The following describes two proteins that form a bound complex.

Sequence of chain B:
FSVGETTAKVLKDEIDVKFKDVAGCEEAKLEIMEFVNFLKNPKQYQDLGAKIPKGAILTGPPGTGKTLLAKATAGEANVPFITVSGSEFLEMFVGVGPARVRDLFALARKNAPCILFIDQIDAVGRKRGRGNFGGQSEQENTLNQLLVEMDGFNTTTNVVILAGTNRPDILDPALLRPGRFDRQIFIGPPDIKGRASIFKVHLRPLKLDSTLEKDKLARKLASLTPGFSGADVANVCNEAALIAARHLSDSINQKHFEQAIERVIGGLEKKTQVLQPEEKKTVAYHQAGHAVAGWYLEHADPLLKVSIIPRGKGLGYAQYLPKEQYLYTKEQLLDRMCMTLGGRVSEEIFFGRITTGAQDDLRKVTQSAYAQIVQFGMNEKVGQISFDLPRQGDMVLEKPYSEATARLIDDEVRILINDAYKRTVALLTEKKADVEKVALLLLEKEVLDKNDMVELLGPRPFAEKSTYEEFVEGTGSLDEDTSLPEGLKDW

Residue-level contacts at the interface:
Residue D321 in chain B interacts with residue A1 in chain A (closest heavy-atom distance 4.3 Å).
Residue H306 in chain B interacts with residue A6 in chain A (closest heavy-atom distance 3.6 Å).
Residue L335 in chain B contacts residue A6 in chain A (closest heavy-atom distance 2.5 Å).
Residue A338 in chain B interacts with residue A3 in chain A (closest heavy-atom distance 4.4 Å).
Residue G377 in chain B is in contact with residue A5 in chain A (closest heavy-atom distance 4.7 Å).
Residue H310 in chain B is in contact with residue A4 in chain A (closest heavy-atom distance 3.8 Å).
Residue K333 in chain B is in contact with residue A6 in chain A (closest heavy-atom distance 4.8 Å).
Residue G334 in chain B interacts with residue A6 in chain A (closest heavy-atom distance 3.3 Å).
Residue G377 in chain B contacts residue A8 in chain A (closest heavy-atom distance 4.9 Å).
Residue Q307 in chain B is in contact with residue A5 in chain A (closest heavy-atom distance 3.9 Å).
Residue K384 in chain B contacts residue A3 in chain A (closest heavy-atom distance 3.7 Å).
Residue Y337 in chain B interacts with residue A5 in chain A (closest heavy-atom distance 4.4 Å).
Residue G336 in chain B contacts residue A4 in chain A (closest heavy-atom distance 4.2 Å).
Residue R356 in chain B contacts residue A1 in chain A (closest heavy-atom distance 4.5 Å).
Residue T376 in chain B contacts residue A9 in chain A (closest heavy-atom distance 4.5 Å).
Residue Q307 in chain B contacts residue A6 in chain A (closest heavy-atom distance 3.6 Å).
Residue D381 in chain B is in contact with residue A5 in chain A (closest heavy-atom distance 3.4 Å).
Residue K384 in chain B interacts with residue A4 in chain A (closest heavy-atom distance 3.8 Å).
Residue G336 in chain B contacts residue A5 in chain A (closest heavy-atom distance 3.4 Å).
Residue Q379 in chain B is in contact with residue A9 in chain A (closest heavy-atom distance 4.9 Å).
Residue T376 in chain B is in contact with residue A8 in chain A (closest heavy-atom distance 4.2 Å).
Residue A338 in chain B contacts residue A4 in chain A (closest heavy-atom distance 3.3 Å).
Residue K333 in chain B interacts with residue A7 in chain A (closest heavy-atom distance 4.0 Å).
Residue L335 in chain B is in contact with residue A8 in chain A (closest heavy-atom distance 3.7 Å).
Residue D381 in chain B is in contact with residue A4 in chain A (closest heavy-atom distance 4.2 Å).
Residue Y340 in chain B is in contact with residue A4 in chain A (closest heavy-atom distance 4.5 Å).
Residue D380 in chain B contacts residue A7 in chain A (closest heavy-atom distance 3.4 Å).
Residue K333 in chain B is in contact with residue A8 in chain A (closest heavy-atom distance 4.0 Å).
Residue G336 in chain B is in contact with residue A6 in chain A (closest heavy-atom distance 3.5 Å).
Residue L341 in chain B contacts residue A2 in chain A (closest heavy-atom distance 4.7 Å).
Residue G334 in chain B is in contact with residue A5 in chain A (closest heavy-atom distance 4.7 Å).
Residue K384 in chain B contacts residue A1 in chain A (closest heavy-atom distance 3.6 Å).
Residue I285 in chain B contacts residue A3 in chain A (closest heavy-atom distance 4.4 Å).
Residue G377 in chain B is in contact with residue A7 in chain A (closest heavy-atom distance 3.1 Å).
Residue Y340 in chain B contacts residue A2 in chain A (closest heavy-atom distance 2.8 Å).
Residue Q339 in chain B is in contact with residue A3 in chain A (closest heavy-atom distance 3.6 Å).
Residue Q339 in chain B is in contact with residue A2 in chain A (closest heavy-atom distance 3.8 Å).
Residue L335 in chain B is in contact with residue A7 in chain A (closest heavy-atom distance 3.5 Å).
Residue Q307 in chain B contacts residue A4 in chain A (closest heavy-atom distance 4.8 Å).
Residue Q339 in chain B contacts residue A4 in chain A (closest heavy-atom distance 5.0 Å).
Residue Y337 in chain B is in contact with residue A4 in chain A (closest heavy-atom distance 3.4 Å).
Residue Y340 in chain B is in contact with residue A3 in chain A (closest heavy-atom distance 4.3 Å).
Residue G377 in chain B interacts with residue A6 in chain A (closest heavy-atom distance 3.6 Å).
Residue H310 in chain B is in contact with residue A5 in chain A (closest heavy-atom distance 4.0 Å).
Residue H306 in chain B is in contact with residue A5 in chain A (closest heavy-atom distance 3.9 Å).
Residue G334 in chain B is in contact with residue A7 in chain A (closest heavy-atom distance 4.3 Å).
Residue V303 in chain B interacts with residue A6 in chain A (closest heavy-atom distance 4.7 Å).
Residue I285 in chain B is in contact with residue A2 in chain A (closest heavy-atom distance 3.7 Å).
Residue Y337 in chain B is in contact with residue A3 in chain A (closest heavy-atom distance 4.8 Å).
Residue P342 in chain B is in contact with residue A2 in chain A (closest heavy-atom distance 4.4 Å).
Residue P342 in chain B interacts with residue A1 in chain A (closest heavy-atom distance 4.5 Å).

Sequence of chain A:
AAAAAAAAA